Interface contacts:
Residue S288 in protein 1 interacts with residue F6 in protein 2 (closest heavy-atom distance 2.4 Å).
Residue T221 in protein 1 interacts with residue W8 in protein 2 (closest heavy-atom distance 3.4 Å).
Residue D131 in protein 1 is in contact with residue K9 in protein 2 (closest heavy-atom distance 2.9 Å).
Residue S201 in protein 1 is in contact with residue F11 in protein 2 (closest heavy-atom distance 3.5 Å).
Residue M128 in protein 1 interacts with residue W8 in protein 2 (closest heavy-atom distance 4.2 Å).
Residue N195 in protein 1 is in contact with residue S13 in protein 2 (closest heavy-atom distance 3.1 Å).
Residue F281 in protein 1 contacts residue W8 in protein 2 (closest heavy-atom distance 3.3 Å).
Residue I204 in protein 1 interacts with residue W8 in protein 2 (closest heavy-atom distance 4.5 Å).
Residue F303 in protein 1 contacts residue T10 in protein 2 (closest heavy-atom distance 4.1 Å).
Residue Q111 in protein 1 interacts with residue T10 in protein 2 (closest heavy-atom distance 3.4 Å).
Residue F101 in protein 1 interacts with residue K9 in protein 2 (closest heavy-atom distance 3.5 Å).
Residue G208 in protein 1 contacts residue A1 in protein 2 (closest heavy-atom distance 3.9 Å).
Residue L108 in protein 1 interacts with residue K9 in protein 2 (closest heavy-atom distance 4.2 Å).
Residue T203 in protein 1 is in contact with residue T12 in protein 2 (closest heavy-atom distance 3.6 Å).
Residue Y311 in protein 1 interacts with residue K9 in protein 2 (closest heavy-atom distance 3.4 Å).
Residue V289 in protein 1 is in contact with residue F6 in protein 2 (closest heavy-atom distance 4.2 Å).
Residue C202 in protein 1 interacts with residue T10 in protein 2 (closest heavy-atom distance 3.3 Å).
Residue Y214 in protein 1 is in contact with residue G2 in protein 2 (closest heavy-atom distance 4.5 Å).
Residue S288 in protein 1 interacts with residue K4 in protein 2 (closest heavy-atom distance 4.6 Å).
Residue Y214 in protein 1 is in contact with residue F7 in protein 2 (closest heavy-atom distance 3.5 Å).
Residue I218 in protein 1 interacts with residue F7 in protein 2 (closest heavy-atom distance 3.8 Å).
Residue F281 in protein 1 contacts residue K9 in protein 2 (closest heavy-atom distance 4.5 Å).
Residue S288 in protein 1 contacts residue F7 in protein 2 (closest heavy-atom distance 4.5 Å).
Residue F303 in protein 1 contacts residue F6 in protein 2 (closest heavy-atom distance 3.4 Å).
Residue T203 in protein 1 interacts with residue T10 in protein 2 (closest heavy-atom distance 2.9 Å).
Residue V289 in protein 1 interacts with residue K4 in protein 2 (closest heavy-atom distance 3.3 Å).
Residue F303 in protein 1 interacts with residue K9 in protein 2 (closest heavy-atom distance 3.6 Å).
Residue F217 in protein 1 interacts with residue W8 in protein 2 (closest heavy-atom distance 4.1 Å).
Residue Q135 in protein 1 is in contact with residue K9 in protein 2 (closest heavy-atom distance 3.9 Å).
Residue Y282 in protein 1 interacts with residue W8 in protein 2 (closest heavy-atom distance 4.5 Å).
Residue S210 in protein 1 contacts residue G2 in protein 2 (closest heavy-atom distance 3.8 Å).
Residue R193 in protein 1 is in contact with residue G2 in protein 2 (closest heavy-atom distance 4.6 Å).
Residue Y214 in protein 1 contacts residue C3 in protein 2 (closest heavy-atom distance 4.7 Å).
Residue S201 in protein 1 contacts residue T12 in protein 2 (closest heavy-atom distance 3.3 Å).
Residue S201 in protein 1 interacts with residue T10 in protein 2 (closest heavy-atom distance 4.5 Å).
Residue W206 in protein 1 is in contact with residue A1 in protein 2 (closest heavy-atom distance 4.0 Å).
Residue P295 in protein 1 contacts residue N5 in protein 2 (closest heavy-atom distance 4.5 Å).
Residue F303 in protein 1 contacts residue W8 in protein 2 (closest heavy-atom distance 3.5 Å).
Residue N285 in protein 1 interacts with residue F6 in protein 2 (closest heavy-atom distance 4.6 Å).
Residue D131 in protein 1 is in contact with residue W8 in protein 2 (closest heavy-atom distance 4.2 Å).
Residue Y214 in protein 1 contacts residue K4 in protein 2 (closest heavy-atom distance 3.6 Å).
Residue F136 in protein 1 is in contact with residue W8 in protein 2 (closest heavy-atom distance 4.7 Å).
Residue R193 in protein 1 is in contact with residue A1 in protein 2 (closest heavy-atom distance 3.1 Å).
Residue R193 in protein 1 contacts residue T12 in protein 2 (closest heavy-atom distance 3.9 Å).
Residue I204 in protein 1 interacts with residue F7 in protein 2 (closest heavy-atom distance 4.5 Å).
Residue I293 in protein 1 is in contact with residue N5 in protein 2 (closest heavy-atom distance 3.6 Å).
Residue R193 in protein 1 interacts with residue C3 in protein 2 (closest heavy-atom distance 3.8 Å).
Residue K300 in protein 1 contacts residue F6 in protein 2 (closest heavy-atom distance 3.7 Å).
Residue V289 in protein 1 is in contact with residue F7 in protein 2 (closest heavy-atom distance 3.7 Å).
Residue L299 in protein 1 contacts residue F6 in protein 2 (closest heavy-atom distance 4.0 Å).
Residue K300 in protein 1 interacts with residue F11 in protein 2 (closest heavy-atom distance 3.4 Å).
Residue Q135 in protein 1 interacts with residue W8 in protein 2 (closest heavy-atom distance 3.2 Å).
Residue F217 in protein 1 is in contact with residue F7 in protein 2 (closest heavy-atom distance 3.5 Å).
Residue N285 in protein 1 interacts with residue F7 in protein 2 (closest heavy-atom distance 3.1 Å).
Residue S210 in protein 1 contacts residue A1 in protein 2 (closest heavy-atom distance 4.4 Å).
Residue Y214 in protein 1 is in contact with residue A1 in protein 2 (closest heavy-atom distance 2.3 Å).
Residue W206 in protein 1 contacts residue F7 in protein 2 (closest heavy-atom distance 3.3 Å).
Residue L299 in protein 1 contacts residue N5 in protein 2 (closest heavy-atom distance 4.7 Å).
Residue F284 in protein 1 interacts with residue F6 in protein 2 (closest heavy-atom distance 3.8 Å).
Residue N285 in protein 1 contacts residue W8 in protein 2 (closest heavy-atom distance 3.4 Å).

These two protein chains interact to form a complex.

Sequence of protein 2:
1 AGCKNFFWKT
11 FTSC

Sequence of protein 1:
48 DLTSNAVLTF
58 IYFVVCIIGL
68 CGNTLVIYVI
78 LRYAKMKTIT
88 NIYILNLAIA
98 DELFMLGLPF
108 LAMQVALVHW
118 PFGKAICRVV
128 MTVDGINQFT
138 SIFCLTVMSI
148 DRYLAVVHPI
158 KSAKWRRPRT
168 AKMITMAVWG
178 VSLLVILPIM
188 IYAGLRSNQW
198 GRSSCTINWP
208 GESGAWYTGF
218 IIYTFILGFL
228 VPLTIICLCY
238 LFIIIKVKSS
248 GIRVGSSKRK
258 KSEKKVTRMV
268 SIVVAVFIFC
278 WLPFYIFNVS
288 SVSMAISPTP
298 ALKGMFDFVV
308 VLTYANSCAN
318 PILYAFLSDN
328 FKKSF